Sequence of protein 1:
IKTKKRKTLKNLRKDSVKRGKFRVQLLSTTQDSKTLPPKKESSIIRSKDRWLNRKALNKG

Sequence of protein 2:
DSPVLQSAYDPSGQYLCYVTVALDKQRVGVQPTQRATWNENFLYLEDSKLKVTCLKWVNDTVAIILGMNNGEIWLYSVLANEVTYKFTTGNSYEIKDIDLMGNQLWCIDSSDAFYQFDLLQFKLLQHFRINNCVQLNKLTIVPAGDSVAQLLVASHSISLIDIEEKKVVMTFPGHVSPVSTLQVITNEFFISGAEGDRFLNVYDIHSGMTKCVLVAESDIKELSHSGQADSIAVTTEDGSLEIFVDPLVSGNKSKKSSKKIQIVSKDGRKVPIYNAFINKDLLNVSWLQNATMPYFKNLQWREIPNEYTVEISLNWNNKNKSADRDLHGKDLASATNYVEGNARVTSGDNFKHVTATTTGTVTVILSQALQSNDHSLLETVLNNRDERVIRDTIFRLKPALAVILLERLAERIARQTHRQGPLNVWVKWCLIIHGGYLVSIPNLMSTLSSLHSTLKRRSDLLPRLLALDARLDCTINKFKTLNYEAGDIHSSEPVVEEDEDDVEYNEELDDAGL

These two protein chains interact to form a complex.

Interface contacts:
Residue G588 in protein 2 contacts residue L166 in protein 1 (closest heavy-atom distance 4.7 Å).
Residue D585 in protein 2 contacts residue L163 in protein 1 (closest heavy-atom distance 4.7 Å).
Residue L584 in protein 2 contacts residue L163 in protein 1 (closest heavy-atom distance 4.6 Å).